Interface contacts:
Residue L171 in the second protein interacts with residue S116 in the first protein (closest heavy-atom distance 3.8 Å).
Residue N172 in the second protein is in contact with residue S116 in the first protein (closest heavy-atom distance 4.8 Å).
Residue K170 in the second protein interacts with residue S116 in the first protein (closest heavy-atom distance 3.4 Å).
Residue K170 in the second protein contacts residue L118 in the first protein (closest heavy-atom distance 5.0 Å).
Residue E168 in the second protein contacts residue S116 in the first protein (closest heavy-atom distance 4.7 Å).
Residue K170 in the second protein interacts with residue L115 in the first protein (closest heavy-atom distance 3.1 Å).
Residue L169 in the second protein contacts residue S116 in the first protein (closest heavy-atom distance 2.9 Å).

Sequence of the first protein:
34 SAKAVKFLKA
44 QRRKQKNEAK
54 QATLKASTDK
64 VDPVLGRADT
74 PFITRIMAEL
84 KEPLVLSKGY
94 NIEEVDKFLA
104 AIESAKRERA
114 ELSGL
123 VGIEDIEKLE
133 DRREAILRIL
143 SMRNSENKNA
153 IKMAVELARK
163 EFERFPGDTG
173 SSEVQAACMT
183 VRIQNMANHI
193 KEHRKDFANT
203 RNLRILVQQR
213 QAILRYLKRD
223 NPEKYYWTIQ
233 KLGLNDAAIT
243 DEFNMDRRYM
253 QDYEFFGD

Sequence of the second protein:
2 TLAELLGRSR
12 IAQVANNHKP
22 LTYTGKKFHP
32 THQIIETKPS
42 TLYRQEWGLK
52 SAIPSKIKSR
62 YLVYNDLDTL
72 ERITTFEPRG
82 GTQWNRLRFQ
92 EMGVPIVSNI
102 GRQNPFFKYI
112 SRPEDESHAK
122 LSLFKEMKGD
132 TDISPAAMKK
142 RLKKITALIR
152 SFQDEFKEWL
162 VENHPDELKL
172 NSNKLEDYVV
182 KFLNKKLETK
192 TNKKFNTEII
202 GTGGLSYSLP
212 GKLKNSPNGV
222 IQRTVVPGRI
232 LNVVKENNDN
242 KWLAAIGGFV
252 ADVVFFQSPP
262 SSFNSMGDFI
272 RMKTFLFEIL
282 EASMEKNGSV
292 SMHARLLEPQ

This data describes a binding interaction between two proteins.